Contacts between the two chains:
Residue L93 in the second protein is in contact with residue T61 in the first protein (closest heavy-atom distance 2.8 Å).
Residue R83 in the second protein interacts with residue E69 in the first protein (closest heavy-atom distance 3.1 Å).
Residue S12 in the second protein is in contact with residue S64 in the first protein (closest heavy-atom distance 3.6 Å).
Residue R83 in the second protein contacts residue S68 in the first protein (closest heavy-atom distance 3.3 Å).
Residue L93 in the second protein interacts with residue P57 in the first protein (closest heavy-atom distance 3.6 Å).
Residue E10 in the second protein interacts with residue V74 in the first protein (closest heavy-atom distance 3.4 Å).
Residue E10 in the second protein is in contact with residue H75 in the first protein (closest heavy-atom distance 3.1 Å).
Residue H90 in the second protein contacts residue R55 in the first protein (closest heavy-atom distance 3.6 Å).
Residue A92 in the second protein is in contact with residue N58 in the first protein (closest heavy-atom distance 2.8 Å).
Residue A91 in the second protein is in contact with residue N58 in the first protein (closest heavy-atom distance 3.7 Å).
Residue F94 in the second protein contacts residue N58 in the first protein (closest heavy-atom distance 3.7 Å).
Residue P69 in the second protein interacts with residue K48 in the first protein (closest heavy-atom distance 3.5 Å).
Residue E85 in the second protein is in contact with residue S68 in the first protein (closest heavy-atom distance 2.7 Å).
Residue Y11 in the second protein interacts with residue L83 in the first protein (closest heavy-atom distance 3.4 Å).
Residue I9 in the second protein contacts residue K76 in the first protein (closest heavy-atom distance 3.4 Å).
Residue W59 in the second protein is in contact with residue E69 in the first protein (closest heavy-atom distance 3.6 Å).
Residue W59 in the second protein is in contact with residue I65 in the first protein (closest heavy-atom distance 3.6 Å).
Residue M36 in the second protein contacts residue L83 in the first protein (closest heavy-atom distance 3.5 Å).
Residue G95 in the second protein contacts residue N58 in the first protein (closest heavy-atom distance 3.6 Å).
Residue K33 in the second protein interacts with residue F84 in the first protein (closest heavy-atom distance 3.5 Å).
Residue F15 in the second protein contacts residue L87 in the first protein (closest heavy-atom distance 3.6 Å).
Residue Y11 in the second protein interacts with residue H75 in the first protein (closest heavy-atom distance 2.9 Å).
Residue S12 in the second protein is in contact with residue S68 in the first protein (closest heavy-atom distance 3.5 Å).
Residue T37 in the second protein is in contact with residue F84 in the first protein (closest heavy-atom distance 3.7 Å).
Residue F94 in the second protein is in contact with residue R55 in the first protein (closest heavy-atom distance 3.2 Å).
Residue R86 in the second protein is in contact with residue T61 in the first protein (closest heavy-atom distance 3.1 Å).
Residue R86 in the second protein is in contact with residue L60 in the first protein (closest heavy-atom distance 3.7 Å).
Residue F94 in the second protein contacts residue E56 in the first protein (closest heavy-atom distance 3.4 Å).
Residue Y62 in the second protein is in contact with residue E69 in the first protein (closest heavy-atom distance 3.4 Å).
Residue E85 in the second protein interacts with residue S64 in the first protein (closest heavy-atom distance 2.6 Å).
Residue F94 in the second protein interacts with residue P57 in the first protein (closest heavy-atom distance 3.6 Å).
Residue Y62 in the second protein is in contact with residue I65 in the first protein (closest heavy-atom distance 3.7 Å).
Residue M29 in the second protein interacts with residue I89 in the first protein (closest heavy-atom distance 3.9 Å).
Residue Y11 in the second protein contacts residue V74 in the first protein (closest heavy-atom distance 3.7 Å).
Residue E85 in the second protein is in contact with residue I65 in the first protein (closest heavy-atom distance 3.7 Å).
Residue Q14 in the second protein interacts with residue S64 in the first protein (closest heavy-atom distance 3.5 Å).
Residue G13 in the second protein contacts residue D73 in the first protein (closest heavy-atom distance 2.9 Å).
Residue K76 in the second protein contacts residue E69 in the first protein (closest heavy-atom distance 2.8 Å).
Residue G13 in the second protein interacts with residue H75 in the first protein (closest heavy-atom distance 3.9 Å).
Residue Q56 in the second protein contacts residue D53 in the first protein (closest heavy-atom distance 3.5 Å).
Residue Y11 in the second protein interacts with residue K86 in the first protein (closest heavy-atom distance 3.9 Å).
Residue L55 in the second protein interacts with residue P57 in the first protein (closest heavy-atom distance 3.8 Å).
Residue Q56 in the second protein contacts residue P57 in the first protein (closest heavy-atom distance 3.2 Å).
Residue H53 in the second protein is in contact with residue D53 in the first protein (closest heavy-atom distance 3.3 Å).
Residue K51 in the second protein is in contact with residue F52 in the first protein (closest heavy-atom distance 3.5 Å).
Residue Q23 in the second protein contacts residue I89 in the first protein (closest heavy-atom distance 3.6 Å).
Residue Q14 in the second protein is in contact with residue L60 in the first protein (closest heavy-atom distance 3.7 Å).
Residue S16 in the second protein is in contact with residue L87 in the first protein (closest heavy-atom distance 3.9 Å).
Residue Y11 in the second protein is in contact with residue L87 in the first protein (closest heavy-atom distance 3.9 Å).
Residue I40 in the second protein contacts residue A80 in the first protein (closest heavy-atom distance 3.8 Å).
Residue S12 in the second protein interacts with residue D73 in the first protein (closest heavy-atom distance 3.6 Å).
Residue H53 in the second protein interacts with residue F52 in the first protein (closest heavy-atom distance 3.6 Å).
Residue I9 in the second protein is in contact with residue A77 in the first protein (closest heavy-atom distance 2.9 Å).
Residue V19 in the second protein interacts with residue I89 in the first protein (closest heavy-atom distance 3.5 Å).
Residue M36 in the second protein is in contact with residue L87 in the first protein (closest heavy-atom distance 3.9 Å).
Residue Q23 in the second protein is in contact with residue G88 in the first protein (closest heavy-atom distance 3.0 Å).
Residue K33 in the second protein is in contact with residue I89 in the first protein (closest heavy-atom distance 3.0 Å).
Residue F84 in the second protein interacts with residue L83 in the first protein (closest heavy-atom distance 3.6 Å).
Residue I9 in the second protein is in contact with residue D79 in the first protein (closest heavy-atom distance 3.8 Å).
Residue L93 in the second protein is in contact with residue N58 in the first protein (closest heavy-atom distance 2.9 Å).

Sequence of the second protein:
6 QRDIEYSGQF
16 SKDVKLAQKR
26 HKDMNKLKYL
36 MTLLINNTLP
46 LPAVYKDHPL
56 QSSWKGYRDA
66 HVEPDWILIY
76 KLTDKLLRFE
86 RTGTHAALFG

The following describes two proteins that form a bound complex.

Sequence of the first protein:
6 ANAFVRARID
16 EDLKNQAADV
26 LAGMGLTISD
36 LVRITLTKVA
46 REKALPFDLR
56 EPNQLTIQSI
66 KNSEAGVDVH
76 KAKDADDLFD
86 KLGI